The following describes two proteins that form a bound complex.

Sequence of protein 2:
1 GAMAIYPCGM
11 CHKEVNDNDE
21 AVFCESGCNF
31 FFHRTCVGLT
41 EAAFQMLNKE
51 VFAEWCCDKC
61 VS

Sequence of protein 1:
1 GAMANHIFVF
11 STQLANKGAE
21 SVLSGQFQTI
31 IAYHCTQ

Contacts between the two chains:
Residue W55 in protein 2 is in contact with residue V9 in protein 1 (closest heavy-atom distance 4.8 Å).
Residue S26 in protein 2 contacts residue V9 in protein 1 (closest heavy-atom distance 4.4 Å).
Residue A43 in protein 2 is in contact with residue A15 in protein 1 (closest heavy-atom distance 3.5 Å).
Residue F52 in protein 2 is in contact with residue M3 in protein 1 (closest heavy-atom distance 4.1 Å).
Residue C56 in protein 2 is in contact with residue F10 in protein 1 (closest heavy-atom distance 3.0 Å).
Residue D58 in protein 2 contacts residue T12 in protein 1 (closest heavy-atom distance 4.8 Å).
Residue F52 in protein 2 is in contact with residue I7 in protein 1 (closest heavy-atom distance 3.5 Å).
Residue A53 in protein 2 contacts residue I30 in protein 1 (closest heavy-atom distance 4.2 Å).
Residue A42 in protein 2 interacts with residue A19 in protein 1 (closest heavy-atom distance 4.1 Å).
Residue E54 in protein 2 contacts residue F8 in protein 1 (closest heavy-atom distance 2.9 Å).
Residue L47 in protein 2 contacts residue A15 in protein 1 (closest heavy-atom distance 3.8 Å).
Residue E54 in protein 2 contacts residue I7 in protein 1 (closest heavy-atom distance 3.6 Å).
Residue G38 in protein 2 is in contact with residue N16 in protein 1 (closest heavy-atom distance 2.9 Å).
Residue E54 in protein 2 is in contact with residue F10 in protein 1 (closest heavy-atom distance 2.8 Å).
Residue A42 in protein 2 contacts residue L23 in protein 1 (closest heavy-atom distance 4.0 Å).
Residue L39 in protein 2 contacts residue N16 in protein 1 (closest heavy-atom distance 3.8 Å).
Residue V37 in protein 2 contacts residue T12 in protein 1 (closest heavy-atom distance 3.3 Å).
Residue L39 in protein 2 contacts residue T12 in protein 1 (closest heavy-atom distance 3.6 Å).
Residue E50 in protein 2 is in contact with residue I31 in protein 1 (closest heavy-atom distance 3.4 Å).
Residue T40 in protein 2 contacts residue N16 in protein 1 (closest heavy-atom distance 2.9 Å).
Residue L47 in protein 2 interacts with residue I30 in protein 1 (closest heavy-atom distance 4.0 Å).
Residue A43 in protein 2 contacts residue N16 in protein 1 (closest heavy-atom distance 3.2 Å).
Residue L39 in protein 2 contacts residue S11 in protein 1 (closest heavy-atom distance 5.0 Å).
Residue W55 in protein 2 interacts with residue F10 in protein 1 (closest heavy-atom distance 3.4 Å).
Residue G38 in protein 2 interacts with residue T12 in protein 1 (closest heavy-atom distance 3.4 Å).
Residue C56 in protein 2 is in contact with residue S11 in protein 1 (closest heavy-atom distance 3.7 Å).
Residue L39 in protein 2 contacts residue A15 in protein 1 (closest heavy-atom distance 4.0 Å).
Residue V51 in protein 2 is in contact with residue H6 in protein 1 (closest heavy-atom distance 4.6 Å).
Residue T40 in protein 2 contacts residue A19 in protein 1 (closest heavy-atom distance 4.7 Å).
Residue V61 in protein 2 is in contact with residue S11 in protein 1 (closest heavy-atom distance 4.2 Å).
Residue A43 in protein 2 contacts residue A19 in protein 1 (closest heavy-atom distance 3.8 Å).
Residue E50 in protein 2 is in contact with residue T29 in protein 1 (closest heavy-atom distance 3.5 Å).
Residue A53 in protein 2 interacts with residue F8 in protein 1 (closest heavy-atom distance 3.5 Å).
Residue A53 in protein 2 interacts with residue I31 in protein 1 (closest heavy-atom distance 3.9 Å).
Residue A53 in protein 2 is in contact with residue F10 in protein 1 (closest heavy-atom distance 3.8 Å).
Residue M46 in protein 2 interacts with residue V22 in protein 1 (closest heavy-atom distance 3.9 Å).
Residue E50 in protein 2 contacts residue I30 in protein 1 (closest heavy-atom distance 4.1 Å).
Residue W55 in protein 2 is in contact with residue S11 in protein 1 (closest heavy-atom distance 4.1 Å).
Residue D58 in protein 2 interacts with residue S11 in protein 1 (closest heavy-atom distance 4.6 Å).
Residue M46 in protein 2 is in contact with residue L23 in protein 1 (closest heavy-atom distance 4.1 Å).
Residue M46 in protein 2 is in contact with residue I30 in protein 1 (closest heavy-atom distance 3.9 Å).
Residue F52 in protein 2 interacts with residue F8 in protein 1 (closest heavy-atom distance 2.9 Å).
Residue F52 in protein 2 contacts residue N5 in protein 1 (closest heavy-atom distance 4.8 Å).
Residue F52 in protein 2 contacts residue I31 in protein 1 (closest heavy-atom distance 4.0 Å).
Residue L47 in protein 2 is in contact with residue F10 in protein 1 (closest heavy-atom distance 3.9 Å).
Residue E54 in protein 2 contacts residue V9 in protein 1 (closest heavy-atom distance 3.4 Å).
Residue C56 in protein 2 is in contact with residue V9 in protein 1 (closest heavy-atom distance 3.6 Å).
Residue M46 in protein 2 contacts residue A19 in protein 1 (closest heavy-atom distance 3.7 Å).
Residue F52 in protein 2 is in contact with residue H6 in protein 1 (closest heavy-atom distance 3.4 Å).
Residue W55 in protein 2 is in contact with residue T12 in protein 1 (closest heavy-atom distance 3.1 Å).
Residue C56 in protein 2 is in contact with residue T12 in protein 1 (closest heavy-atom distance 4.2 Å).